Sequence of the first protein:
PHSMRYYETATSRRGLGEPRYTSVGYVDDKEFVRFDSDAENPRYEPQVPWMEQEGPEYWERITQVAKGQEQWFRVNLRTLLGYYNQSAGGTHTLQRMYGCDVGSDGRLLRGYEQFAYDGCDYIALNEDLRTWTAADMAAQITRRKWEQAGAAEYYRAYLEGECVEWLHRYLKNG

The following describes two proteins that form a bound complex.

Sequence of the second protein:
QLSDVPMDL

Residue-level contacts at the interface:
Residue I64 in the first protein interacts with residue Q1 in the second protein (closest heavy-atom distance 4.9 Å).
Residue W148 in the first protein is in contact with residue L9 in the second protein (closest heavy-atom distance 3.7 Å).
Residue F117 in the first protein is in contact with residue L9 in the second protein (closest heavy-atom distance 4.8 Å).
Residue Y156 in the first protein contacts residue P6 in the second protein (closest heavy-atom distance 4.5 Å).
Residue K147 in the first protein contacts residue D8 in the second protein (closest heavy-atom distance 4.2 Å).
Residue I143 in the first protein is in contact with residue L9 in the second protein (closest heavy-atom distance 4.9 Å).
Residue K147 in the first protein interacts with residue L9 in the second protein (closest heavy-atom distance 3.0 Å).
Residue L82 in the first protein is in contact with residue L9 in the second protein (closest heavy-atom distance 4.0 Å).
Residue Y160 in the first protein is in contact with residue Q1 in the second protein (closest heavy-atom distance 4.0 Å).
Residue Y100 in the first protein contacts residue S3 in the second protein (closest heavy-atom distance 3.5 Å).
Residue T144 in the first protein is in contact with residue L9 in the second protein (closest heavy-atom distance 2.5 Å).
Residue A151 in the first protein is in contact with residue M7 in the second protein (closest heavy-atom distance 3.6 Å).
Residue Y160 in the first protein is in contact with residue S3 in the second protein (closest heavy-atom distance 3.1 Å).
Residue Y124 in the first protein contacts residue L9 in the second protein (closest heavy-atom distance 3.8 Å).
Residue Y156 in the first protein contacts residue V5 in the second protein (closest heavy-atom distance 2.8 Å).
Residue W74 in the first protein contacts residue P6 in the second protein (closest heavy-atom distance 2.8 Å).
Residue Y100 in the first protein is in contact with residue L2 in the second protein (closest heavy-atom distance 3.4 Å).
Residue W148 in the first protein contacts residue M7 in the second protein (closest heavy-atom distance 3.0 Å).
Residue Y157 in the first protein interacts with residue S3 in the second protein (closest heavy-atom distance 4.6 Å).
Residue Q71 in the first protein is in contact with residue D4 in the second protein (closest heavy-atom distance 4.2 Å).
Residue G70 in the first protein interacts with residue V5 in the second protein (closest heavy-atom distance 4.2 Å).
Residue R98 in the first protein contacts residue D4 in the second protein (closest heavy-atom distance 4.1 Å).
Residue N78 in the first protein interacts with residue L9 in the second protein (closest heavy-atom distance 2.7 Å).
Residue N78 in the first protein is in contact with residue M7 in the second protein (closest heavy-atom distance 5.0 Å).
Residue Y156 in the first protein contacts residue M7 in the second protein (closest heavy-atom distance 4.0 Å).
Residue F117 in the first protein interacts with residue P6 in the second protein (closest heavy-atom distance 4.0 Å).
Residue G152 in the first protein is in contact with residue M7 in the second protein (closest heavy-atom distance 4.1 Å).
Residue Y172 in the first protein contacts residue Q1 in the second protein (closest heavy-atom distance 4.1 Å).
Residue Y8 in the first protein interacts with residue L2 in the second protein (closest heavy-atom distance 4.0 Å).
Residue Y160 in the first protein is in contact with residue L2 in the second protein (closest heavy-atom distance 3.0 Å).
Residue W148 in the first protein is in contact with residue D8 in the second protein (closest heavy-atom distance 2.7 Å).
Residue Y85 in the first protein interacts with residue L9 in the second protein (closest heavy-atom distance 2.8 Å).
Residue W74 in the first protein contacts residue M7 in the second protein (closest heavy-atom distance 3.9 Å).
Residue Q71 in the first protein contacts residue V5 in the second protein (closest heavy-atom distance 3.3 Å).
Residue W74 in the first protein is in contact with residue V5 in the second protein (closest heavy-atom distance 3.3 Å).
Residue V67 in the first protein interacts with residue S3 in the second protein (closest heavy-atom distance 3.9 Å).
Residue W74 in the first protein interacts with residue D8 in the second protein (closest heavy-atom distance 3.2 Å).
Residue A153 in the first protein is in contact with residue M7 in the second protein (closest heavy-atom distance 3.3 Å).
Residue W74 in the first protein is in contact with residue L9 in the second protein (closest heavy-atom distance 4.0 Å).
Residue V67 in the first protein interacts with residue Q1 in the second protein (closest heavy-atom distance 3.4 Å).
Residue Y156 in the first protein interacts with residue D4 in the second protein (closest heavy-atom distance 3.3 Å).
Residue Q71 in the first protein contacts residue P6 in the second protein (closest heavy-atom distance 3.8 Å).
Residue V67 in the first protein contacts residue L2 in the second protein (closest heavy-atom distance 3.2 Å).
Residue R98 in the first protein interacts with residue P6 in the second protein (closest heavy-atom distance 3.4 Å).
Residue Y46 in the first protein is in contact with residue L2 in the second protein (closest heavy-atom distance 3.8 Å).
Residue N78 in the first protein interacts with residue D8 in the second protein (closest heavy-atom distance 3.1 Å).
Residue Y60 in the first protein interacts with residue Q1 in the second protein (closest heavy-atom distance 4.0 Å).
Residue W168 in the first protein is in contact with residue Q1 in the second protein (closest heavy-atom distance 3.2 Å).
Residue E115 in the first protein interacts with residue P6 in the second protein (closest heavy-atom distance 4.2 Å).
Residue R63 in the first protein is in contact with residue Q1 in the second protein (closest heavy-atom distance 2.8 Å).
Residue K147 in the first protein is in contact with residue M7 in the second protein (closest heavy-atom distance 4.8 Å).
Residue E164 in the first protein interacts with residue Q1 in the second protein (closest heavy-atom distance 2.9 Å).
Residue E164 in the first protein interacts with residue L2 in the second protein (closest heavy-atom distance 4.0 Å).
Residue L96 in the first protein interacts with residue L9 in the second protein (closest heavy-atom distance 3.8 Å).
Residue T81 in the first protein interacts with residue L9 in the second protein (closest heavy-atom distance 3.5 Å).
Residue I64 in the first protein is in contact with residue L2 in the second protein (closest heavy-atom distance 4.0 Å).
Residue R98 in the first protein contacts residue S3 in the second protein (closest heavy-atom distance 3.0 Å).